The following describes two proteins that form a bound complex.

Sequence of protein 1:
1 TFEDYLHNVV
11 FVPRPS

Residue-level contacts at the interface:
Residue L37 in protein 2 is in contact with residue V10 in protein 1 (closest heavy-atom distance 3.7 Å).
Residue Q34 in protein 2 contacts residue V9 in protein 1 (closest heavy-atom distance 4.8 Å).
Residue R14 in protein 2 is in contact with residue V10 in protein 1 (closest heavy-atom distance 2.9 Å).
Residue K121 in protein 2 interacts with residue E3 in protein 1 (closest heavy-atom distance 3.3 Å).
Residue F96 in protein 2 is in contact with residue H7 in protein 1 (closest heavy-atom distance 5.0 Å).
Residue F64 in protein 2 interacts with residue V10 in protein 1 (closest heavy-atom distance 4.4 Å).
Residue R14 in protein 2 interacts with residue F11 in protein 1 (closest heavy-atom distance 4.9 Å).
Residue F64 in protein 2 interacts with residue L6 in protein 1 (closest heavy-atom distance 3.5 Å).
Residue F89 in protein 2 is in contact with residue Y5 in protein 1 (closest heavy-atom distance 3.5 Å).
Residue E97 in protein 2 contacts residue E3 in protein 1 (closest heavy-atom distance 3.5 Å).
Residue F89 in protein 2 is in contact with residue T1 in protein 1 (closest heavy-atom distance 3.8 Å).
Residue F64 in protein 2 contacts residue F11 in protein 1 (closest heavy-atom distance 4.6 Å).
Residue E97 in protein 2 is in contact with residue H7 in protein 1 (closest heavy-atom distance 4.7 Å).
Residue Q34 in protein 2 contacts residue V10 in protein 1 (closest heavy-atom distance 5.0 Å).
Residue R118 in protein 2 contacts residue F2 in protein 1 (closest heavy-atom distance 3.6 Å).
Residue F88 in protein 2 interacts with residue Y5 in protein 1 (closest heavy-atom distance 3.6 Å).
Residue L87 in protein 2 interacts with residue Y5 in protein 1 (closest heavy-atom distance 4.5 Å).
Residue V94 in protein 2 contacts residue F2 in protein 1 (closest heavy-atom distance 3.4 Å).
Residue F88 in protein 2 is in contact with residue L6 in protein 1 (closest heavy-atom distance 3.6 Å).
Residue F96 in protein 2 contacts residue L6 in protein 1 (closest heavy-atom distance 3.4 Å).
Residue F64 in protein 2 contacts residue H7 in protein 1 (closest heavy-atom distance 4.0 Å).
Residue F89 in protein 2 contacts residue F2 in protein 1 (closest heavy-atom distance 3.6 Å).
Residue F96 in protein 2 is in contact with residue F2 in protein 1 (closest heavy-atom distance 3.7 Å).
Residue L36 in protein 2 contacts residue V10 in protein 1 (closest heavy-atom distance 3.5 Å).
Residue Y91 in protein 2 contacts residue F2 in protein 1 (closest heavy-atom distance 3.8 Å).
Residue E120 in protein 2 interacts with residue F2 in protein 1 (closest heavy-atom distance 4.3 Å).
Residue L37 in protein 2 contacts residue F11 in protein 1 (closest heavy-atom distance 3.6 Å).
Residue L62 in protein 2 contacts residue V10 in protein 1 (closest heavy-atom distance 5.0 Å).
Residue F88 in protein 2 is in contact with residue V9 in protein 1 (closest heavy-atom distance 3.7 Å).
Residue F96 in protein 2 contacts residue E3 in protein 1 (closest heavy-atom distance 3.2 Å).
Residue F88 in protein 2 contacts residue F2 in protein 1 (closest heavy-atom distance 3.7 Å).
Residue L62 in protein 2 interacts with residue L6 in protein 1 (closest heavy-atom distance 3.7 Å).
Residue V94 in protein 2 is in contact with residue L6 in protein 1 (closest heavy-atom distance 5.0 Å).

Sequence of protein 2:
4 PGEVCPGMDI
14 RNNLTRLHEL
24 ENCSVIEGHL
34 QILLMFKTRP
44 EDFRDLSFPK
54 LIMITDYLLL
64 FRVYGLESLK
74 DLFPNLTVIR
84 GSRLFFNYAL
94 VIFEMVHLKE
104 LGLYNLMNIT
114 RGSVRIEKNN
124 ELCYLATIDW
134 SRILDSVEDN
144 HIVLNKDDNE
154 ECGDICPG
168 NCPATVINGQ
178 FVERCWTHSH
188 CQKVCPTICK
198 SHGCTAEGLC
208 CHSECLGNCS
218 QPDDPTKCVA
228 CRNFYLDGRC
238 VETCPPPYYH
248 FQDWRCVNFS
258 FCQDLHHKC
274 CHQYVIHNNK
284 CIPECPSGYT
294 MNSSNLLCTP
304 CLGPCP